Sequence of chain A:
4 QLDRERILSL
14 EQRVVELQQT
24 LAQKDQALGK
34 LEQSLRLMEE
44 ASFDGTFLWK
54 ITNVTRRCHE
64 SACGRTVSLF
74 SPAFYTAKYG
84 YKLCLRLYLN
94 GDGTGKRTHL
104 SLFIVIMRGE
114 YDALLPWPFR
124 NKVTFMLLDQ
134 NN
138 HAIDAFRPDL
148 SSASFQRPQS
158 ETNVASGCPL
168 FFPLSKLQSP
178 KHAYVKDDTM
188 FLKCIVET

Contacts between the two chains:
Residue Y91 in chain A interacts with residue D8 in chain B (closest heavy-atom distance 4.4 Å).
Residue R89 in chain A interacts with residue C6 in chain B (closest heavy-atom distance 4.0 Å).
Residue F152 in chain A interacts with residue P3 in chain B (closest heavy-atom distance 4.5 Å).
Residue G164 in chain A contacts residue V2 in chain B (closest heavy-atom distance 4.1 Å).
Residue D146 in chain A contacts residue P3 in chain B (closest heavy-atom distance 3.5 Å).
Residue G164 in chain A is in contact with residue P3 in chain B (closest heavy-atom distance 3.4 Å).
Residue V161 in chain A interacts with residue Q5 in chain B (closest heavy-atom distance 3.8 Å).
Residue V161 in chain A contacts residue D8 in chain B (closest heavy-atom distance 4.6 Å).
Residue F143 in chain A is in contact with residue P3 in chain B (closest heavy-atom distance 3.6 Å).
Residue A162 in chain A is in contact with residue C6 in chain B (closest heavy-atom distance 2.5 Å).
Residue F106 in chain A is in contact with residue I4 in chain B (closest heavy-atom distance 3.5 Å).
Residue F106 in chain A contacts residue C6 in chain B (closest heavy-atom distance 3.8 Å).
Residue D95 in chain A interacts with residue C6 in chain B (closest heavy-atom distance 3.9 Å).
Residue D95 in chain A contacts residue Q5 in chain B (closest heavy-atom distance 4.8 Å).
Residue Y91 in chain A interacts with residue T7 in chain B (closest heavy-atom distance 4.5 Å).
Residue V161 in chain A contacts residue C6 in chain B (closest heavy-atom distance 3.8 Å).
Residue S163 in chain A is in contact with residue Q5 in chain B (closest heavy-atom distance 3.8 Å).
Residue G164 in chain A interacts with residue I4 in chain B (closest heavy-atom distance 2.9 Å).
Residue A162 in chain A interacts with residue I4 in chain B (closest heavy-atom distance 4.4 Å).
Residue S149 in chain A is in contact with residue Q5 in chain B (closest heavy-atom distance 2.7 Å).
Residue Y91 in chain A interacts with residue C6 in chain B (closest heavy-atom distance 3.1 Å).
Residue P145 in chain A contacts residue P3 in chain B (closest heavy-atom distance 4.3 Å).
Residue G96 in chain A contacts residue T7 in chain B (closest heavy-atom distance 4.2 Å).
Residue S163 in chain A is in contact with residue P3 in chain B (closest heavy-atom distance 3.6 Å).
Residue R144 in chain A contacts residue P3 in chain B (closest heavy-atom distance 3.7 Å).
Residue A150 in chain A contacts residue Q5 in chain B (closest heavy-atom distance 4.0 Å).
Residue P166 in chain A contacts residue I4 in chain B (closest heavy-atom distance 4.0 Å).
Residue S163 in chain A is in contact with residue C6 in chain B (closest heavy-atom distance 4.3 Å).
Residue G164 in chain A contacts residue Q5 in chain B (closest heavy-atom distance 4.8 Å).
Residue S151 in chain A interacts with residue Q5 in chain B (closest heavy-atom distance 3.2 Å).
Residue A162 in chain A interacts with residue Q5 in chain B (closest heavy-atom distance 3.3 Å).
Residue S163 in chain A is in contact with residue I4 in chain B (closest heavy-atom distance 3.4 Å).
Residue C165 in chain A interacts with residue I4 in chain B (closest heavy-atom distance 4.8 Å).
Residue F143 in chain A interacts with residue V2 in chain B (closest heavy-atom distance 4.8 Å).
Residue D95 in chain A contacts residue T7 in chain B (closest heavy-atom distance 2.9 Å).
Residue F106 in chain A is in contact with residue Q5 in chain B (closest heavy-atom distance 4.2 Å).
Residue R89 in chain A contacts residue D8 in chain B (closest heavy-atom distance 3.5 Å).

This data describes a binding interaction between two proteins.

Sequence of chain B:
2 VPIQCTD